Sequence of chain B:
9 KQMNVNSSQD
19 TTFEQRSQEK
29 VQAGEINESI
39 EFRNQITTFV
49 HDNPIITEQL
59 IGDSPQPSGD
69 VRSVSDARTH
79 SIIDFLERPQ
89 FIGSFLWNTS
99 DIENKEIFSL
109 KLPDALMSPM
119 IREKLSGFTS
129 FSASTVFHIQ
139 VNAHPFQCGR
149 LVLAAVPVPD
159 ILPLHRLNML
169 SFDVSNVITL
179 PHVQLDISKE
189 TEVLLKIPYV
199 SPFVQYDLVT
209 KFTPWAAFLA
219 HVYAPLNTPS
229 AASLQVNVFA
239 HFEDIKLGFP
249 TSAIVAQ

These two protein chains interact to form a complex.

Interface contacts:
Residue S187 in chain A contacts residue I159 in chain B (closest heavy-atom distance 4.5 Å).
Residue L200 in chain A contacts residue F210 in chain B (closest heavy-atom distance 4.4 Å).
Residue R12 in chain A interacts with residue T177 in chain B (closest heavy-atom distance 3.1 Å).
Residue R12 in chain A is in contact with residue P179 in chain B (closest heavy-atom distance 3.5 Å).
Residue P234 in chain A is in contact with residue H163 in chain B (closest heavy-atom distance 3.8 Å).
Residue L231 in chain A is in contact with residue P155 in chain B (closest heavy-atom distance 3.7 Å).
Residue F229 in chain A interacts with residue P155 in chain B (closest heavy-atom distance 3.6 Å).
Residue F112 in chain A contacts residue V198 in chain B (closest heavy-atom distance 3.5 Å).
Residue T8 in chain A contacts residue Q182 in chain B (closest heavy-atom distance 4.4 Å).
Residue A233 in chain A contacts residue T177 in chain B (closest heavy-atom distance 4.7 Å).
Residue L230 in chain A contacts residue T177 in chain B (closest heavy-atom distance 4.6 Å).
Residue T183 in chain A is in contact with residue S199 in chain B (closest heavy-atom distance 4.0 Å).
Residue V186 in chain A is in contact with residue P161 in chain B (closest heavy-atom distance 3.6 Å).
Residue P234 in chain A contacts residue M167 in chain B (closest heavy-atom distance 3.8 Å).
Residue M109 in chain A is in contact with residue R164 in chain B (closest heavy-atom distance 4.0 Å).
Residue L235 in chain A interacts with residue H163 in chain B (closest heavy-atom distance 3.6 Å).
Residue L200 in chain A is in contact with residue F201 in chain B (closest heavy-atom distance 4.4 Å).
Residue G7 in chain A is in contact with residue E188 in chain B (closest heavy-atom distance 3.5 Å).
Residue L231 in chain A interacts with residue T177 in chain B (closest heavy-atom distance 2.8 Å).
Residue A111 in chain A contacts residue L160 in chain B (closest heavy-atom distance 4.4 Å).
Residue T183 in chain A interacts with residue P200 in chain B (closest heavy-atom distance 3.1 Å).
Residue G232 in chain A is in contact with residue R164 in chain B (closest heavy-atom distance 3.0 Å).
Residue A6 in chain A contacts residue K187 in chain B (closest heavy-atom distance 3.8 Å).
Residue L231 in chain A contacts residue L160 in chain B (closest heavy-atom distance 4.2 Å).
Residue L235 in chain A contacts residue M167 in chain B (closest heavy-atom distance 3.9 Å).
Residue G7 in chain A is in contact with residue K187 in chain B (closest heavy-atom distance 3.5 Å).
Residue P199 in chain A is in contact with residue F201 in chain B (closest heavy-atom distance 3.6 Å).
Residue L200 in chain A is in contact with residue P200 in chain B (closest heavy-atom distance 3.7 Å).
Residue F229 in chain A contacts residue P179 in chain B (closest heavy-atom distance 3.8 Å).
Residue A108 in chain A contacts residue R164 in chain B (closest heavy-atom distance 2.9 Å).
Residue F229 in chain A is in contact with residue A153 in chain B (closest heavy-atom distance 4.4 Å).
Residue A233 in chain A is in contact with residue N174 in chain B (closest heavy-atom distance 4.1 Å).
Residue G232 in chain A is in contact with residue T177 in chain B (closest heavy-atom distance 3.4 Å).
Residue R12 in chain A is in contact with residue H180 in chain B (closest heavy-atom distance 3.7 Å).
Residue R12 in chain A interacts with residue I176 in chain B (closest heavy-atom distance 4.4 Å).
Residue V185 in chain A interacts with residue P200 in chain B (closest heavy-atom distance 4.0 Å).
Residue P234 in chain A contacts residue R164 in chain B (closest heavy-atom distance 3.4 Å).
Residue A188 in chain A interacts with residue I159 in chain B (closest heavy-atom distance 4.3 Å).
Residue L231 in chain A is in contact with residue V154 in chain B (closest heavy-atom distance 4.6 Å).
Residue L230 in chain A is in contact with residue P179 in chain B (closest heavy-atom distance 4.3 Å).
Residue F112 in chain A interacts with residue P155 in chain B (closest heavy-atom distance 3.8 Å).
Residue F112 in chain A interacts with residue P200 in chain B (closest heavy-atom distance 4.1 Å).
Residue A108 in chain A is in contact with residue H163 in chain B (closest heavy-atom distance 4.2 Å).
Residue L231 in chain A contacts residue N174 in chain B (closest heavy-atom distance 4.3 Å).
Residue L231 in chain A interacts with residue R164 in chain B (closest heavy-atom distance 3.6 Å).
Residue R12 in chain A interacts with residue L178 in chain B (closest heavy-atom distance 3.0 Å).
Residue F112 in chain A contacts residue V156 in chain B (closest heavy-atom distance 4.1 Å).
Residue L200 in chain A contacts residue I159 in chain B (closest heavy-atom distance 3.8 Å).
Residue F112 in chain A interacts with residue S199 in chain B (closest heavy-atom distance 4.6 Å).
Residue A233 in chain A interacts with residue M167 in chain B (closest heavy-atom distance 3.5 Å).
Residue T8 in chain A interacts with residue E188 in chain B (closest heavy-atom distance 3.0 Å).
Residue A111 in chain A interacts with residue P155 in chain B (closest heavy-atom distance 3.7 Å).
Residue V185 in chain A contacts residue I159 in chain B (closest heavy-atom distance 3.9 Å).
Residue P189 in chain A is in contact with residue I159 in chain B (closest heavy-atom distance 3.4 Å).
Residue L231 in chain A interacts with residue L178 in chain B (closest heavy-atom distance 3.6 Å).
Residue S187 in chain A interacts with residue P161 in chain B (closest heavy-atom distance 3.5 Å).
Residue T8 in chain A interacts with residue R148 in chain B (closest heavy-atom distance 3.0 Å).
Residue T8 in chain A interacts with residue D184 in chain B (closest heavy-atom distance 4.5 Å).
Residue V181 in chain A interacts with residue P200 in chain B (closest heavy-atom distance 3.3 Å).
Residue A233 in chain A is in contact with residue R164 in chain B (closest heavy-atom distance 2.8 Å).

Sequence of chain A:
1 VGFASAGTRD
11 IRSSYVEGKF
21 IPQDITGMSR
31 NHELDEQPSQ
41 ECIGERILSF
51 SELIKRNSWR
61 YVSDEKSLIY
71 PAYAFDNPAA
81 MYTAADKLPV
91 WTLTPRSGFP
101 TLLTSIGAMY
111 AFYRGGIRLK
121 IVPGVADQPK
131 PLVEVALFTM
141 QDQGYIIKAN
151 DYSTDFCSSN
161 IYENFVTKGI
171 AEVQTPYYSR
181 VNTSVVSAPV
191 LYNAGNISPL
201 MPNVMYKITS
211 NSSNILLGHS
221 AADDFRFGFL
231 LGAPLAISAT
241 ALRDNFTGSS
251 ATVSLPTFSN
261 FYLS